These two protein chains interact to form a complex.

Contacts between the two chains:
Residue R12 in the first protein interacts with residue L15 in the second protein (closest heavy-atom distance 3.9 Å).
Residue L15 in the first protein interacts with residue L15 in the second protein (closest heavy-atom distance 3.7 Å).
Residue F5 in the first protein contacts residue R2 in the second protein (closest heavy-atom distance 3.4 Å).
Residue L26 in the first protein is in contact with residue E25 in the second protein (closest heavy-atom distance 3.5 Å).
Residue R55 in the first protein is in contact with residue L22 in the second protein (closest heavy-atom distance 3.2 Å).
Residue R12 in the first protein is in contact with residue E11 in the second protein (closest heavy-atom distance 2.8 Å).
Residue K59 in the first protein interacts with residue E14 in the second protein (closest heavy-atom distance 3.3 Å).
Residue R12 in the first protein is in contact with residue I8 in the second protein (closest heavy-atom distance 3.9 Å).
Residue K59 in the first protein interacts with residue K18 in the second protein (closest heavy-atom distance 3.1 Å).
Residue V19 in the first protein contacts residue L15 in the second protein (closest heavy-atom distance 3.4 Å).
Residue M62 in the first protein is in contact with residue L21 in the second protein (closest heavy-atom distance 3.5 Å).
Residue R2 in the first protein is in contact with residue F5 in the second protein (closest heavy-atom distance 3.4 Å).
Residue L9 in the first protein contacts residue I8 in the second protein (closest heavy-atom distance 3.7 Å).
Residue L33 in the first protein contacts residue L33 in the second protein (closest heavy-atom distance 2.0 Å).
Residue V19 in the first protein is in contact with residue L22 in the second protein (closest heavy-atom distance 3.8 Å).
Residue L21 in the first protein is in contact with residue I58 in the second protein (closest heavy-atom distance 3.4 Å).
Residue F5 in the first protein is in contact with residue F5 in the second protein (closest heavy-atom distance 3.2 Å).
Residue V39 in the first protein is in contact with residue H37 in the second protein (closest heavy-atom distance 2.8 Å).
Residue E25 in the first protein is in contact with residue V51 in the second protein (closest heavy-atom distance 3.0 Å).
Residue E32 in the first protein interacts with residue L33 in the second protein (closest heavy-atom distance 4.0 Å).
Residue H37 in the first protein is in contact with residue V39 in the second protein (closest heavy-atom distance 2.8 Å).
Residue I8 in the first protein is in contact with residue I8 in the second protein (closest heavy-atom distance 2.5 Å).
Residue L21 in the first protein interacts with residue K59 in the second protein (closest heavy-atom distance 3.4 Å).
Residue L22 in the first protein contacts residue V19 in the second protein (closest heavy-atom distance 3.8 Å).
Residue M62 in the first protein contacts residue A17 in the second protein (closest heavy-atom distance 3.3 Å).
Residue E25 in the first protein contacts residue L26 in the second protein (closest heavy-atom distance 3.5 Å).
Residue S1 in the first protein interacts with residue R2 in the second protein (closest heavy-atom distance 2.6 Å).
Residue H37 in the first protein interacts with residue H37 in the second protein (closest heavy-atom distance 3.5 Å).
Residue L21 in the first protein contacts residue M62 in the second protein (closest heavy-atom distance 3.5 Å).
Residue L22 in the first protein contacts residue L22 in the second protein (closest heavy-atom distance 3.6 Å).
Residue I8 in the first protein contacts residue L9 in the second protein (closest heavy-atom distance 3.7 Å).
Residue M47 in the first protein is in contact with residue E32 in the second protein (closest heavy-atom distance 3.9 Å).
Residue R2 in the first protein interacts with residue S1 in the second protein (closest heavy-atom distance 2.6 Å).
Residue E11 in the first protein is in contact with residue K16 in the second protein (closest heavy-atom distance 3.5 Å).
Residue S1 in the first protein interacts with residue S1 in the second protein (closest heavy-atom distance 2.0 Å).
Residue V51 in the first protein interacts with residue E25 in the second protein (closest heavy-atom distance 3.0 Å).
Residue E14 in the first protein is in contact with residue K59 in the second protein (closest heavy-atom distance 3.3 Å).
Residue I58 in the first protein contacts residue L21 in the second protein (closest heavy-atom distance 3.4 Å).
Residue Q30 in the first protein interacts with residue F29 in the second protein (closest heavy-atom distance 2.9 Å).
Residue I8 in the first protein is in contact with residue R12 in the second protein (closest heavy-atom distance 3.9 Å).
Residue K16 in the first protein is in contact with residue E11 in the second protein (closest heavy-atom distance 3.5 Å).
Residue L26 in the first protein interacts with residue L26 in the second protein (closest heavy-atom distance 2.5 Å).
Residue E11 in the first protein contacts residue R12 in the second protein (closest heavy-atom distance 2.8 Å).
Residue F5 in the first protein interacts with residue I8 in the second protein (closest heavy-atom distance 3.9 Å).
Residue K59 in the first protein interacts with residue L21 in the second protein (closest heavy-atom distance 3.4 Å).
Residue A17 in the first protein contacts residue M62 in the second protein (closest heavy-atom distance 3.3 Å).
Residue E32 in the first protein is in contact with residue M47 in the second protein (closest heavy-atom distance 3.9 Å).
Residue V19 in the first protein is in contact with residue V19 in the second protein (closest heavy-atom distance 3.4 Å).
Residue K18 in the first protein contacts residue K59 in the second protein (closest heavy-atom distance 3.1 Å).
Residue E14 in the first protein is in contact with residue L63 in the second protein (closest heavy-atom distance 3.8 Å).
Residue L15 in the first protein is in contact with residue R12 in the second protein (closest heavy-atom distance 3.9 Å).
Residue L15 in the first protein contacts residue K16 in the second protein (closest heavy-atom distance 3.5 Å).
Residue F29 in the first protein contacts residue Q30 in the second protein (closest heavy-atom distance 2.9 Å).
Residue L15 in the first protein is in contact with residue V19 in the second protein (closest heavy-atom distance 3.4 Å).
Residue E25 in the first protein interacts with residue R55 in the second protein (closest heavy-atom distance 2.6 Å).
Residue L63 in the first protein is in contact with residue E14 in the second protein (closest heavy-atom distance 3.8 Å).
Residue I8 in the first protein contacts residue F5 in the second protein (closest heavy-atom distance 3.9 Å).
Residue L22 in the first protein interacts with residue R55 in the second protein (closest heavy-atom distance 3.2 Å).
Residue R55 in the first protein interacts with residue E25 in the second protein (closest heavy-atom distance 2.6 Å).
Residue K16 in the first protein interacts with residue L15 in the second protein (closest heavy-atom distance 3.5 Å).

Sequence of the second protein:
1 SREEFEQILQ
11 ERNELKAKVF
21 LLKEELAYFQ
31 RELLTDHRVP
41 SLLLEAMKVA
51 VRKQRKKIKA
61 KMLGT

Sequence of the first protein:
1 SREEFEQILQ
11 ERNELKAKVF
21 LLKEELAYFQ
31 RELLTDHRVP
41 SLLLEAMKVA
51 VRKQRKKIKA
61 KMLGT